Sequence of the second protein:
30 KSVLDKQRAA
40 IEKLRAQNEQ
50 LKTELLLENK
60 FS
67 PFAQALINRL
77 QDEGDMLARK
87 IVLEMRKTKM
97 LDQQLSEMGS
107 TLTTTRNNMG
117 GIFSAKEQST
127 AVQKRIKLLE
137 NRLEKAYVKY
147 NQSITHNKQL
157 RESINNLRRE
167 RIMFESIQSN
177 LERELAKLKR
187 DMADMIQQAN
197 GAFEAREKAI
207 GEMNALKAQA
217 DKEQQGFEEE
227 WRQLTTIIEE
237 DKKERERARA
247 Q

Sequence of the first protein:
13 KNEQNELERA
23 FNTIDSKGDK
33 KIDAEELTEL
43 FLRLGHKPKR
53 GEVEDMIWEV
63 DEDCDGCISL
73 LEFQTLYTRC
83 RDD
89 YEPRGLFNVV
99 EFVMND

Interface contacts:
Residue R164 in the second protein contacts residue E64 in the first protein (closest heavy-atom distance 2.8 Å).
Residue N161 in the second protein is in contact with residue W60 in the first protein (closest heavy-atom distance 4.5 Å).
Residue N161 in the second protein is in contact with residue D67 in the first protein (closest heavy-atom distance 4.8 Å).
Residue R157 in the second protein interacts with residue D57 in the first protein (closest heavy-atom distance 2.3 Å).
Residue I168 in the second protein contacts residue D67 in the first protein (closest heavy-atom distance 4.0 Å).
Residue R164 in the second protein is in contact with residue W60 in the first protein (closest heavy-atom distance 3.8 Å).
Residue R164 in the second protein is in contact with residue C66 in the first protein (closest heavy-atom distance 4.0 Å).
Residue I168 in the second protein contacts residue D65 in the first protein (closest heavy-atom distance 3.4 Å).
Residue R164 in the second protein interacts with residue D67 in the first protein (closest heavy-atom distance 3.7 Å).
Residue I160 in the second protein interacts with residue W60 in the first protein (closest heavy-atom distance 4.0 Å).
Residue R164 in the second protein interacts with residue D65 in the first protein (closest heavy-atom distance 5.0 Å).
Residue R164 in the second protein contacts residue D63 in the first protein (closest heavy-atom distance 2.5 Å).
Residue R157 in the second protein interacts with residue W60 in the first protein (closest heavy-atom distance 3.5 Å).
Residue R165 in the second protein contacts residue D67 in the first protein (closest heavy-atom distance 4.0 Å).
Residue E171 in the second protein is in contact with residue D65 in the first protein (closest heavy-atom distance 4.8 Å).

These two protein chains interact to form a complex.